Interface contacts:
Residue R791 in the first protein is in contact with residue G105 in the second protein (closest heavy-atom distance 3.5 Å).
Residue Y712 in the first protein contacts residue W234 in the second protein (closest heavy-atom distance 4.3 Å).
Residue R744 in the first protein interacts with residue W110 in the second protein (closest heavy-atom distance 4.3 Å).
Residue E512 in the first protein contacts residue S229 in the second protein (closest heavy-atom distance 3.4 Å).
Residue Y795 in the first protein is in contact with residue H126 in the second protein (closest heavy-atom distance 3.5 Å).
Residue Y548 in the first protein contacts residue H189 in the second protein (closest heavy-atom distance 3.7 Å).
Residue R791 in the first protein contacts residue P106 in the second protein (closest heavy-atom distance 3.4 Å).
Residue K713 in the first protein contacts residue Q276 in the second protein (closest heavy-atom distance 3.2 Å).
Residue S749 in the first protein interacts with residue I168 in the second protein (closest heavy-atom distance 3.5 Å).
Residue C511 in the first protein is in contact with residue A232 in the second protein (closest heavy-atom distance 3.8 Å).
Residue D543 in the first protein is in contact with residue D211 in the second protein (closest heavy-atom distance 4.2 Å).
Residue Y548 in the first protein is in contact with residue A190 in the second protein (closest heavy-atom distance 3.2 Å).
Residue L741 in the first protein is in contact with residue W20 in the second protein (closest heavy-atom distance 3.5 Å).
Residue K544 in the first protein is in contact with residue M191 in the second protein (closest heavy-atom distance 3.7 Å).
Residue C511 in the first protein contacts residue S229 in the second protein (closest heavy-atom distance 2.2 Å).
Residue Y792 in the first protein interacts with residue L65 in the second protein (closest heavy-atom distance 4.3 Å).
Residue P748 in the first protein interacts with residue F150 in the second protein (closest heavy-atom distance 4.2 Å).
Residue L788 in the first protein contacts residue Q64 in the second protein (closest heavy-atom distance 3.7 Å).
Residue Q738 in the first protein is in contact with residue D17 in the second protein (closest heavy-atom distance 3.6 Å).
Residue R791 in the first protein interacts with residue D103 in the second protein (closest heavy-atom distance 2.9 Å).
Residue K713 in the first protein interacts with residue W234 in the second protein (closest heavy-atom distance 3.4 Å).
Residue H714 in the first protein is in contact with residue Q276 in the second protein (closest heavy-atom distance 3.1 Å).
Residue Q738 in the first protein is in contact with residue L40 in the second protein (closest heavy-atom distance 4.2 Å).
Residue L788 in the first protein contacts residue D85 in the second protein (closest heavy-atom distance 4.0 Å).
Residue K784 in the first protein interacts with residue Q64 in the second protein (closest heavy-atom distance 3.9 Å).
Residue D543 in the first protein contacts residue M191 in the second protein (closest heavy-atom distance 3.6 Å).
Residue R791 in the first protein is in contact with residue A86 in the second protein (closest heavy-atom distance 3.4 Å).
Residue Q715 in the first protein is in contact with residue W278 in the second protein (closest heavy-atom distance 3.6 Å).
Residue L741 in the first protein contacts residue G66 in the second protein (closest heavy-atom distance 4.3 Å).
Residue K544 in the first protein interacts with residue D211 in the second protein (closest heavy-atom distance 3.5 Å).
Residue Y795 in the first protein interacts with residue V107 in the second protein (closest heavy-atom distance 3.3 Å).
Residue K742 in the first protein is in contact with residue L40 in the second protein (closest heavy-atom distance 4.1 Å).
Residue R791 in the first protein contacts residue D85 in the second protein (closest heavy-atom distance 4.0 Å).
Residue R744 in the first protein is in contact with residue L65 in the second protein (closest heavy-atom distance 4.0 Å).
Residue F513 in the first protein is in contact with residue Y213 in the second protein (closest heavy-atom distance 3.0 Å).
Residue Y792 in the first protein interacts with residue L84 in the second protein (closest heavy-atom distance 3.2 Å).
Residue Y792 in the first protein is in contact with residue D85 in the second protein (closest heavy-atom distance 3.9 Å).
Residue R791 in the first protein interacts with residue H87 in the second protein (closest heavy-atom distance 2.9 Å).
Residue H714 in the first protein contacts residue D294 in the second protein (closest heavy-atom distance 3.6 Å).
Residue K544 in the first protein interacts with residue A190 in the second protein (closest heavy-atom distance 3.3 Å).
Residue K742 in the first protein is in contact with residue W20 in the second protein (closest heavy-atom distance 3.5 Å).
Residue K544 in the first protein contacts residue Y213 in the second protein (closest heavy-atom distance 3.4 Å).
Residue R744 in the first protein contacts residue L84 in the second protein (closest heavy-atom distance 3.3 Å).
Residue V746 in the first protein is in contact with residue R194 in the second protein (closest heavy-atom distance 3.0 Å).
Residue Y795 in the first protein contacts residue P106 in the second protein (closest heavy-atom distance 3.4 Å).
Residue K742 in the first protein contacts residue D294 in the second protein (closest heavy-atom distance 4.0 Å).
Residue Y795 in the first protein is in contact with residue D108 in the second protein (closest heavy-atom distance 3.9 Å).
Residue F513 in the first protein interacts with residue S229 in the second protein (closest heavy-atom distance 3.6 Å).
Residue H745 in the first protein interacts with residue W110 in the second protein (closest heavy-atom distance 3.9 Å).
Residue L741 in the first protein interacts with residue L65 in the second protein (closest heavy-atom distance 4.0 Å).
Residue F711 in the first protein is in contact with residue K254 in the second protein (closest heavy-atom distance 3.1 Å).
Residue C511 in the first protein interacts with residue G230 in the second protein (closest heavy-atom distance 3.6 Å).
Residue H745 in the first protein contacts residue W20 in the second protein (closest heavy-atom distance 3.1 Å).
Residue H745 in the first protein interacts with residue W278 in the second protein (closest heavy-atom distance 3.0 Å).
Residue Y792 in the first protein is in contact with residue P106 in the second protein (closest heavy-atom distance 3.4 Å).
Residue P748 in the first protein contacts residue W110 in the second protein (closest heavy-atom distance 3.4 Å).
Residue K544 in the first protein interacts with residue K215 in the second protein (closest heavy-atom distance 3.4 Å).
Residue C511 in the first protein is in contact with residue H231 in the second protein (closest heavy-atom distance 4.1 Å).
Residue Y792 in the first protein interacts with residue V107 in the second protein (closest heavy-atom distance 3.9 Å).
Residue M540 in the first protein contacts residue Y213 in the second protein (closest heavy-atom distance 3.4 Å).

This data describes a binding interaction between two proteins.

Sequence of the second protein:
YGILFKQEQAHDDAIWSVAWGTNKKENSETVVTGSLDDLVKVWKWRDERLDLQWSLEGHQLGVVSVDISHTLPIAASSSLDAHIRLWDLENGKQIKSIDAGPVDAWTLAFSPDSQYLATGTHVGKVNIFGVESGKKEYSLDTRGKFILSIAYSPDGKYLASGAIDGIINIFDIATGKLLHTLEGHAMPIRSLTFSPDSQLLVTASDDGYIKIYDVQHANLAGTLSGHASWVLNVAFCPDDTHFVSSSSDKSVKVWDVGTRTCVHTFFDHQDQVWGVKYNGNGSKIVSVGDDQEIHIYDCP

Sequence of the first protein:
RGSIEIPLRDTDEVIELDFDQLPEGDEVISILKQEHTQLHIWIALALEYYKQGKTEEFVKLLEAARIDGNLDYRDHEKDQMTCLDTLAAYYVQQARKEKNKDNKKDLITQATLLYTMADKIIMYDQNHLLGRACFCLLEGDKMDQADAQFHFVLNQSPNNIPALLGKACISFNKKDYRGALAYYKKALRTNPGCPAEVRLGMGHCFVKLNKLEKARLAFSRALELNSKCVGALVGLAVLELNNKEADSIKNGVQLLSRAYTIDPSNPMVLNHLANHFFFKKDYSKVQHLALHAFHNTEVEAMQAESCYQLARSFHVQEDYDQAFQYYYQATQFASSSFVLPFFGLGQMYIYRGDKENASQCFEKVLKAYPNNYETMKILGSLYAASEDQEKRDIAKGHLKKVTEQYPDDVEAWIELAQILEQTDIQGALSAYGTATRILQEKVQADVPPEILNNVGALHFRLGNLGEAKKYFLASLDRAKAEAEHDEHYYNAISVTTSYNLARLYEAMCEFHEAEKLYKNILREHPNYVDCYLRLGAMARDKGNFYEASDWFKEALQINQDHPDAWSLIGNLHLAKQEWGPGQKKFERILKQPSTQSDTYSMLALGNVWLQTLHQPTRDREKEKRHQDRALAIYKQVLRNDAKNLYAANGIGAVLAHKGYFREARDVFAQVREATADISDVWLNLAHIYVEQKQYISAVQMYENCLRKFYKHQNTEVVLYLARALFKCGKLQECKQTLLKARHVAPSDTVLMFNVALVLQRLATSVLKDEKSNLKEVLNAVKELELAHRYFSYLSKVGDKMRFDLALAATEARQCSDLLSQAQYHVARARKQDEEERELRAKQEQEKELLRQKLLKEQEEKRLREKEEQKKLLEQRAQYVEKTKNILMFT